Sequence of protein 2:
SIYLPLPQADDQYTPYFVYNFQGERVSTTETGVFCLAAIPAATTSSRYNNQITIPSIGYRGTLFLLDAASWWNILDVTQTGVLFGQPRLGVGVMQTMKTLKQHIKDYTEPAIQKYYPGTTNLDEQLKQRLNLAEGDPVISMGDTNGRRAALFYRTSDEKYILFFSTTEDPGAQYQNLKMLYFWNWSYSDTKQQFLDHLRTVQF

Sequence of protein 1:
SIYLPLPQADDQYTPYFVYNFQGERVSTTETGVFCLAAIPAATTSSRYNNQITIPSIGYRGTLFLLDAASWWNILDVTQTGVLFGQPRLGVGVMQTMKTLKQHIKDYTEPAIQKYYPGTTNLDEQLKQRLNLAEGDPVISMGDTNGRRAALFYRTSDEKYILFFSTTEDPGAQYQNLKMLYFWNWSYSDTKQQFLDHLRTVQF

The following describes two proteins that form a bound complex.

Contacts between the two chains:
Residue Q207 in protein 2 interacts with residue A41 in protein 1 (closest heavy-atom distance 3.4 Å).
Residue Y186 in protein 2 contacts residue A37 in protein 1 (closest heavy-atom distance 3.1 Å).
Residue A37 in protein 2 is in contact with residue Y186 in protein 1 (closest heavy-atom distance 3.1 Å).
Residue Q12 in protein 2 contacts residue L4 in protein 1 (closest heavy-atom distance 3.0 Å).
Residue Y3 in protein 2 interacts with residue D10 in protein 1 (closest heavy-atom distance 2.6 Å).
Residue L182 in protein 2 is in contact with residue T205 in protein 1 (closest heavy-atom distance 2.8 Å).
Residue P40 in protein 2 is in contact with residue V206 in protein 1 (closest heavy-atom distance 3.5 Å).
Residue Y3 in protein 2 interacts with residue Y3 in protein 1 (closest heavy-atom distance 3.5 Å).
Residue F21 in protein 2 contacts residue Q8 in protein 1 (closest heavy-atom distance 3.0 Å).
Residue Q12 in protein 2 interacts with residue Y3 in protein 1 (closest heavy-atom distance 2.7 Å).
Residue T205 in protein 2 contacts residue M184 in protein 1 (closest heavy-atom distance 2.8 Å).
Residue A177 in protein 2 interacts with residue F208 in protein 1 (closest heavy-atom distance 3.4 Å).
Residue L200 in protein 2 contacts residue K183 in protein 1 (closest heavy-atom distance 2.8 Å).
Residue K183 in protein 2 is in contact with residue T205 in protein 1 (closest heavy-atom distance 3.4 Å).
Residue A42 in protein 2 interacts with residue Q207 in protein 1 (closest heavy-atom distance 2.8 Å).
Residue F208 in protein 2 contacts residue A177 in protein 1 (closest heavy-atom distance 3.5 Å).
Residue P40 in protein 2 contacts residue T205 in protein 1 (closest heavy-atom distance 3.6 Å).
Residue R204 in protein 2 interacts with residue Q180 in protein 1 (closest heavy-atom distance 3.5 Å).
Residue A41 in protein 2 is in contact with residue Q207 in protein 1 (closest heavy-atom distance 3.4 Å).
Residue I2 in protein 2 interacts with residue Q12 in protein 1 (closest heavy-atom distance 3.5 Å).
Residue P5 in protein 2 contacts residue V98 in protein 1 (closest heavy-atom distance 3.4 Å).
Residue T85 in protein 2 is in contact with residue G97 in protein 1 (closest heavy-atom distance 3.5 Å).
Residue F89 in protein 2 contacts residue T85 in protein 1 (closest heavy-atom distance 3.3 Å).
Residue F208 in protein 2 is in contact with residue Q178 in protein 1 (closest heavy-atom distance 3.5 Å).
Residue L4 in protein 2 is in contact with residue Q12 in protein 1 (closest heavy-atom distance 2.9 Å).
Residue G95 in protein 2 is in contact with residue Q84 in protein 1 (closest heavy-atom distance 3.5 Å).
Residue Y3 in protein 2 contacts residue Q12 in protein 1 (closest heavy-atom distance 2.9 Å).
Residue Q12 in protein 2 interacts with residue I2 in protein 1 (closest heavy-atom distance 3.3 Å).
Residue P40 in protein 2 interacts with residue Q207 in protein 1 (closest heavy-atom distance 2.9 Å).
Residue L6 in protein 2 contacts residue V98 in protein 1 (closest heavy-atom distance 3.0 Å).
Residue T205 in protein 2 contacts residue P40 in protein 1 (closest heavy-atom distance 3.5 Å).
Residue F208 in protein 2 contacts residue T43 in protein 1 (closest heavy-atom distance 3.5 Å).
Residue T205 in protein 2 contacts residue L182 in protein 1 (closest heavy-atom distance 2.7 Å).
Residue T205 in protein 2 interacts with residue K183 in protein 1 (closest heavy-atom distance 3.4 Å).
Residue Q84 in protein 2 contacts residue G95 in protein 1 (closest heavy-atom distance 2.9 Å).
Residue P5 in protein 2 interacts with residue V96 in protein 1 (closest heavy-atom distance 3.3 Å).
Residue P7 in protein 2 is in contact with residue V96 in protein 1 (closest heavy-atom distance 3.0 Å).
Residue Y186 in protein 2 is in contact with residue A38 in protein 1 (closest heavy-atom distance 3.0 Å).
Residue D10 in protein 2 contacts residue Y3 in protein 1 (closest heavy-atom distance 2.7 Å).
Residue G97 in protein 2 contacts residue T85 in protein 1 (closest heavy-atom distance 3.6 Å).
Residue I39 in protein 2 is in contact with residue T205 in protein 1 (closest heavy-atom distance 3.6 Å).
Residue T85 in protein 2 is in contact with residue F89 in protein 1 (closest heavy-atom distance 3.4 Å).
Residue V96 in protein 2 contacts residue P5 in protein 1 (closest heavy-atom distance 3.3 Å).
Residue V98 in protein 2 contacts residue P5 in protein 1 (closest heavy-atom distance 3.3 Å).
Residue M184 in protein 2 interacts with residue T205 in protein 1 (closest heavy-atom distance 2.8 Å).
Residue K183 in protein 2 interacts with residue L200 in protein 1 (closest heavy-atom distance 3.2 Å).
Residue Q178 in protein 2 contacts residue F208 in protein 1 (closest heavy-atom distance 3.5 Å).
Residue A38 in protein 2 contacts residue Y186 in protein 1 (closest heavy-atom distance 3.0 Å).
Residue Y3 in protein 2 is in contact with residue A9 in protein 1 (closest heavy-atom distance 3.5 Å).
Residue T43 in protein 2 interacts with residue F208 in protein 1 (closest heavy-atom distance 3.6 Å).
Residue A9 in protein 2 contacts residue Y3 in protein 1 (closest heavy-atom distance 3.6 Å).
Residue Y186 in protein 2 is in contact with residue M184 in protein 1 (closest heavy-atom distance 3.2 Å).
Residue Q207 in protein 2 interacts with residue P40 in protein 1 (closest heavy-atom distance 2.9 Å).
Residue Q207 in protein 2 is in contact with residue A42 in protein 1 (closest heavy-atom distance 2.8 Å).
Residue Q8 in protein 2 contacts residue F21 in protein 1 (closest heavy-atom distance 3.2 Å).
Residue V206 in protein 2 interacts with residue P40 in protein 1 (closest heavy-atom distance 3.4 Å).
Residue V98 in protein 2 is in contact with residue L6 in protein 1 (closest heavy-atom distance 2.9 Å).
Residue L203 in protein 2 contacts residue K183 in protein 1 (closest heavy-atom distance 3.0 Å).
Residue M184 in protein 2 contacts residue Y186 in protein 1 (closest heavy-atom distance 3.2 Å).
Residue V96 in protein 2 contacts residue P7 in protein 1 (closest heavy-atom distance 3.2 Å).